Contacts between the two chains:
Residue D28 in the second protein is in contact with residue A22 in the first protein (closest heavy-atom distance 3.4 Å).
Residue N23 in the second protein contacts residue D28 in the first protein (closest heavy-atom distance 3.1 Å).
Residue G47 in the second protein interacts with residue G21 in the first protein (closest heavy-atom distance 4.3 Å).
Residue R30 in the second protein is in contact with residue N23 in the first protein (closest heavy-atom distance 3.2 Å).
Residue F49 in the second protein interacts with residue A22 in the first protein (closest heavy-atom distance 4.1 Å).
Residue H27 in the second protein interacts with residue L26 in the first protein (closest heavy-atom distance 3.1 Å).
Residue P20 in the second protein contacts residue F49 in the first protein (closest heavy-atom distance 3.6 Å).
Residue N90 in the second protein contacts residue I24 in the first protein (closest heavy-atom distance 3.6 Å).
Residue L26 in the second protein interacts with residue H27 in the first protein (closest heavy-atom distance 3.3 Å).
Residue E25 in the second protein interacts with residue N90 in the first protein (closest heavy-atom distance 3.1 Å).
Residue I29 in the second protein is in contact with residue I24 in the first protein (closest heavy-atom distance 4.1 Å).
Residue R30 in the second protein contacts residue A22 in the first protein (closest heavy-atom distance 4.4 Å).
Residue I24 in the second protein interacts with residue I29 in the first protein (closest heavy-atom distance 4.0 Å).
Residue N23 in the second protein is in contact with residue R30 in the first protein (closest heavy-atom distance 3.3 Å).
Residue F88 in the second protein contacts residue I24 in the first protein (closest heavy-atom distance 3.6 Å).
Residue A22 in the second protein contacts residue D28 in the first protein (closest heavy-atom distance 3.4 Å).
Residue I24 in the second protein contacts residue H27 in the first protein (closest heavy-atom distance 3.7 Å).
Residue F49 in the second protein is in contact with residue G21 in the first protein (closest heavy-atom distance 4.0 Å).
Residue A19 in the second protein is in contact with residue F49 in the first protein (closest heavy-atom distance 4.4 Å).
Residue I29 in the second protein is in contact with residue N23 in the first protein (closest heavy-atom distance 2.8 Å).
Residue D28 in the second protein is in contact with residue L26 in the first protein (closest heavy-atom distance 4.8 Å).
Residue N23 in the second protein is in contact with residue F31 in the first protein (closest heavy-atom distance 4.8 Å).
Residue N23 in the second protein interacts with residue L147 in the first protein (closest heavy-atom distance 3.8 Å).
Residue L26 in the second protein interacts with residue L26 in the first protein (closest heavy-atom distance 4.5 Å).
Residue R30 in the second protein contacts residue G21 in the first protein (closest heavy-atom distance 2.9 Å).
Residue L26 in the second protein is in contact with residue D28 in the first protein (closest heavy-atom distance 4.8 Å).
Residue G21 in the second protein interacts with residue G47 in the first protein (closest heavy-atom distance 4.1 Å).
Residue F49 in the second protein interacts with residue P20 in the first protein (closest heavy-atom distance 3.7 Å).
Residue H27 in the second protein is in contact with residue I24 in the first protein (closest heavy-atom distance 3.7 Å).
Residue E25 in the second protein is in contact with residue H27 in the first protein (closest heavy-atom distance 4.7 Å).
Residue G92 in the second protein is in contact with residue Y175 in the first protein (closest heavy-atom distance 4.7 Å).
Residue I24 in the second protein contacts residue D28 in the first protein (closest heavy-atom distance 3.1 Å).
Residue D28 in the second protein interacts with residue I24 in the first protein (closest heavy-atom distance 3.1 Å).
Residue D28 in the second protein is in contact with residue G21 in the first protein (closest heavy-atom distance 4.0 Å).
Residue N23 in the second protein contacts residue D145 in the first protein (closest heavy-atom distance 4.6 Å).
Residue N23 in the second protein is in contact with residue I29 in the first protein (closest heavy-atom distance 2.8 Å).
Residue F31 in the second protein is in contact with residue N23 in the first protein (closest heavy-atom distance 4.7 Å).
Residue G21 in the second protein is in contact with residue F49 in the first protein (closest heavy-atom distance 4.5 Å).
Residue Y14 in the second protein interacts with residue I24 in the first protein (closest heavy-atom distance 4.5 Å).
Residue I24 in the second protein is in contact with residue Y14 in the first protein (closest heavy-atom distance 4.7 Å).
Residue G21 in the second protein interacts with residue D28 in the first protein (closest heavy-atom distance 4.2 Å).
Residue A22 in the second protein interacts with residue F49 in the first protein (closest heavy-atom distance 4.0 Å).
Residue N90 in the second protein contacts residue N23 in the first protein (closest heavy-atom distance 4.3 Å).
Residue D28 in the second protein contacts residue N23 in the first protein (closest heavy-atom distance 2.9 Å).
Residue I24 in the second protein interacts with residue N90 in the first protein (closest heavy-atom distance 3.4 Å).
Residue F88 in the second protein interacts with residue N23 in the first protein (closest heavy-atom distance 4.1 Å).
Residue D145 in the second protein is in contact with residue N23 in the first protein (closest heavy-atom distance 4.9 Å).
Residue L147 in the second protein is in contact with residue N23 in the first protein (closest heavy-atom distance 3.6 Å).
Residue D104 in the second protein interacts with residue I24 in the first protein (closest heavy-atom distance 4.5 Å).
Residue A22 in the second protein interacts with residue R30 in the first protein (closest heavy-atom distance 4.2 Å).
Residue H27 in the second protein is in contact with residue E25 in the first protein (closest heavy-atom distance 4.5 Å).
Residue G21 in the second protein is in contact with residue R30 in the first protein (closest heavy-atom distance 2.9 Å).
Residue N90 in the second protein is in contact with residue E25 in the first protein (closest heavy-atom distance 3.1 Å).
Residue N23 in the second protein is in contact with residue N90 in the first protein (closest heavy-atom distance 4.7 Å).
Residue F49 in the second protein contacts residue F49 in the first protein (closest heavy-atom distance 3.6 Å).
Residue N23 in the second protein is in contact with residue F88 in the first protein (closest heavy-atom distance 4.7 Å).
Residue L26 in the second protein interacts with residue F49 in the first protein (closest heavy-atom distance 3.6 Å).
Residue F49 in the second protein interacts with residue L26 in the first protein (closest heavy-atom distance 3.7 Å).
Residue I24 in the second protein is in contact with residue F88 in the first protein (closest heavy-atom distance 3.6 Å).
Residue F49 in the second protein is in contact with residue A19 in the first protein (closest heavy-atom distance 4.5 Å).

These two protein chains interact to form a complex.

Sequence of the first protein:
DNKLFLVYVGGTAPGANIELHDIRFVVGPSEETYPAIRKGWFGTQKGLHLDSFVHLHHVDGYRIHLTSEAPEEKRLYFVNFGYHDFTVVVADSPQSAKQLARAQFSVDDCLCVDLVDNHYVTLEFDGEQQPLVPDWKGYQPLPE

Sequence of the second protein:
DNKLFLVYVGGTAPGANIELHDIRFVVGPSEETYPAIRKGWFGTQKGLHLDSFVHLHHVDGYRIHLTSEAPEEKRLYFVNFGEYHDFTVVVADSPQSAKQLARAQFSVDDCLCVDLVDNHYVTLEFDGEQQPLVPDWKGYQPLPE